Sequence of protein 2:
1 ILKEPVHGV

This data describes a binding interaction between two proteins.

Sequence of protein 1:
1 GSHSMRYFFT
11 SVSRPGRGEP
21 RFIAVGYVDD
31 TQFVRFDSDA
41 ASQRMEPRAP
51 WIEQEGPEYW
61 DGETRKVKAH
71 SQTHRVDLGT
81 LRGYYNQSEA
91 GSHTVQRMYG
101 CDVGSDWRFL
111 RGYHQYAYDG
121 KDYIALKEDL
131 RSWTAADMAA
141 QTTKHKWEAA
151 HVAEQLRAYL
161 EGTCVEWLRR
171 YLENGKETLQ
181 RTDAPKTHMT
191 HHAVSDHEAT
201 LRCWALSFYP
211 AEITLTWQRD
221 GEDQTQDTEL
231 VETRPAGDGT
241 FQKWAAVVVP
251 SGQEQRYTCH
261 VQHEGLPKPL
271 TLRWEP

Residue-level contacts at the interface:
Residue W147 in protein 1 is in contact with residue G8 in protein 2 (closest heavy-atom distance 3.0 Å).
Residue L81 in protein 1 contacts residue V9 in protein 2 (closest heavy-atom distance 3.5 Å).
Residue K66 in protein 1 contacts residue E4 in protein 2 (closest heavy-atom distance 3.3 Å).
Residue V67 in protein 1 interacts with residue L2 in protein 2 (closest heavy-atom distance 3.6 Å).
Residue R97 in protein 1 is in contact with residue H7 in protein 2 (closest heavy-atom distance 3.6 Å).
Residue R97 in protein 1 interacts with residue K3 in protein 2 (closest heavy-atom distance 3.5 Å).
Residue F9 in protein 1 interacts with residue L2 in protein 2 (closest heavy-atom distance 3.2 Å).
Residue Y159 in protein 1 contacts residue I1 in protein 2 (closest heavy-atom distance 2.9 Å).
Residue T73 in protein 1 is in contact with residue G8 in protein 2 (closest heavy-atom distance 4.4 Å).
Residue L156 in protein 1 contacts residue K3 in protein 2 (closest heavy-atom distance 3.7 Å).
Residue Y159 in protein 1 interacts with residue K3 in protein 2 (closest heavy-atom distance 3.4 Å).
Residue T80 in protein 1 is in contact with residue V9 in protein 2 (closest heavy-atom distance 3.9 Å).
Residue M5 in protein 1 interacts with residue I1 in protein 2 (closest heavy-atom distance 3.9 Å).
Residue Q155 in protein 1 interacts with residue P5 in protein 2 (closest heavy-atom distance 3.6 Å).
Residue H114 in protein 1 is in contact with residue K3 in protein 2 (closest heavy-atom distance 4.0 Å).
Residue Y7 in protein 1 contacts residue L2 in protein 2 (closest heavy-atom distance 3.8 Å).
Residue D77 in protein 1 contacts residue G8 in protein 2 (closest heavy-atom distance 2.9 Å).
Residue E63 in protein 1 interacts with residue I1 in protein 2 (closest heavy-atom distance 3.7 Å).
Residue Y171 in protein 1 contacts residue I1 in protein 2 (closest heavy-atom distance 2.6 Å).
Residue T142 in protein 1 is in contact with residue V9 in protein 2 (closest heavy-atom distance 5.0 Å).
Residue K66 in protein 1 is in contact with residue I1 in protein 2 (closest heavy-atom distance 3.9 Å).
Residue D77 in protein 1 contacts residue H7 in protein 2 (closest heavy-atom distance 4.2 Å).
Residue K66 in protein 1 contacts residue L2 in protein 2 (closest heavy-atom distance 3.0 Å).
Residue T143 in protein 1 interacts with residue G8 in protein 2 (closest heavy-atom distance 4.7 Å).
Residue K146 in protein 1 is in contact with residue G8 in protein 2 (closest heavy-atom distance 4.7 Å).
Residue W147 in protein 1 contacts residue V9 in protein 2 (closest heavy-atom distance 3.7 Å).
Residue Y123 in protein 1 contacts residue V9 in protein 2 (closest heavy-atom distance 4.5 Å).
Residue H70 in protein 1 contacts residue K3 in protein 2 (closest heavy-atom distance 3.2 Å).
Residue D77 in protein 1 interacts with residue V9 in protein 2 (closest heavy-atom distance 2.6 Å).
Residue W167 in protein 1 is in contact with residue I1 in protein 2 (closest heavy-atom distance 3.3 Å).
Residue Y84 in protein 1 interacts with residue V9 in protein 2 (closest heavy-atom distance 3.6 Å).
Residue A69 in protein 1 is in contact with residue V6 in protein 2 (closest heavy-atom distance 4.0 Å).
Residue C164 in protein 1 is in contact with residue I1 in protein 2 (closest heavy-atom distance 4.5 Å).
Residue R97 in protein 1 interacts with residue V6 in protein 2 (closest heavy-atom distance 2.8 Å).
Residue K66 in protein 1 contacts residue K3 in protein 2 (closest heavy-atom distance 3.7 Å).
Residue T143 in protein 1 interacts with residue V9 in protein 2 (closest heavy-atom distance 3.0 Å).
Residue Q155 in protein 1 contacts residue E4 in protein 2 (closest heavy-atom distance 4.9 Å).
Residue Y59 in protein 1 interacts with residue I1 in protein 2 (closest heavy-atom distance 3.8 Å).
Residue Q155 in protein 1 contacts residue H7 in protein 2 (closest heavy-atom distance 2.9 Å).
Residue T73 in protein 1 interacts with residue V6 in protein 2 (closest heavy-atom distance 3.3 Å).
Residue V152 in protein 1 is in contact with residue K3 in protein 2 (closest heavy-atom distance 4.0 Å).
Residue T73 in protein 1 contacts residue H7 in protein 2 (closest heavy-atom distance 4.2 Å).
Residue V152 in protein 1 interacts with residue H7 in protein 2 (closest heavy-atom distance 3.3 Å).
Residue H70 in protein 1 interacts with residue V6 in protein 2 (closest heavy-atom distance 3.5 Å).
Residue Y99 in protein 1 contacts residue K3 in protein 2 (closest heavy-atom distance 3.3 Å).
Residue W147 in protein 1 is in contact with residue H7 in protein 2 (closest heavy-atom distance 3.6 Å).
Residue H74 in protein 1 interacts with residue V6 in protein 2 (closest heavy-atom distance 4.0 Å).
Residue H70 in protein 1 contacts residue L2 in protein 2 (closest heavy-atom distance 4.2 Å).
Residue Y159 in protein 1 contacts residue L2 in protein 2 (closest heavy-atom distance 4.1 Å).
Residue K146 in protein 1 is in contact with residue V9 in protein 2 (closest heavy-atom distance 3.8 Å).
Residue Y99 in protein 1 is in contact with residue L2 in protein 2 (closest heavy-atom distance 2.7 Å).
Residue E63 in protein 1 is in contact with residue L2 in protein 2 (closest heavy-atom distance 3.2 Å).
Residue Y7 in protein 1 is in contact with residue I1 in protein 2 (closest heavy-atom distance 3.0 Å).
Residue T163 in protein 1 interacts with residue I1 in protein 2 (closest heavy-atom distance 3.5 Å).
Residue Y116 in protein 1 interacts with residue V9 in protein 2 (closest heavy-atom distance 3.5 Å).
Residue M45 in protein 1 is in contact with residue L2 in protein 2 (closest heavy-atom distance 3.6 Å).